Sequence of protein 1:
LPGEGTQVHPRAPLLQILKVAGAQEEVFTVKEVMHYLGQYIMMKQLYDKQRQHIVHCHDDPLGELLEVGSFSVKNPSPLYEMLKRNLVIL

Contacts between the two chains:
Residue V73 in protein 1 contacts residue F4 in protein 2 (closest heavy-atom distance 4.0 Å).
Residue L37 in protein 1 is in contact with residue W8 in protein 2 (closest heavy-atom distance 4.0 Å).
Residue M34 in protein 1 interacts with residue W8 in protein 2 (closest heavy-atom distance 2.8 Å).
Residue Q52 in protein 1 is in contact with residue T3 in protein 2 (closest heavy-atom distance 3.3 Å).
Residue I41 in protein 1 is in contact with residue F4 in protein 2 (closest heavy-atom distance 3.4 Å).
Residue H53 in protein 1 contacts residue Y7 in protein 2 (closest heavy-atom distance 3.6 Å).
Residue Q52 in protein 1 is in contact with residue F4 in protein 2 (closest heavy-atom distance 2.8 Å).
Residue K31 in protein 1 interacts with residue S13 in protein 2 (closest heavy-atom distance 5.0 Å).
Residue F71 in protein 1 is in contact with residue W8 in protein 2 (closest heavy-atom distance 4.2 Å).
Residue K74 in protein 1 interacts with residue Y7 in protein 2 (closest heavy-atom distance 3.6 Å).
Residue V55 in protein 1 contacts residue F4 in protein 2 (closest heavy-atom distance 3.9 Å).
Residue I41 in protein 1 interacts with residue W8 in protein 2 (closest heavy-atom distance 3.7 Å).
Residue G38 in protein 1 is in contact with residue F4 in protein 2 (closest heavy-atom distance 3.5 Å).
Residue H35 in protein 1 interacts with residue W8 in protein 2 (closest heavy-atom distance 4.6 Å).
Residue M42 in protein 1 is in contact with residue F4 in protein 2 (closest heavy-atom distance 4.0 Å).
Residue Y80 in protein 1 is in contact with residue A15 in protein 2 (closest heavy-atom distance 3.3 Å).
Residue Y47 in protein 1 contacts residue F4 in protein 2 (closest heavy-atom distance 3.6 Å).
Residue K31 in protein 1 is in contact with residue A15 in protein 2 (closest heavy-atom distance 4.4 Å).
Residue G38 in protein 1 interacts with residue W8 in protein 2 (closest heavy-atom distance 3.4 Å).
Residue V73 in protein 1 contacts residue W8 in protein 2 (closest heavy-atom distance 4.0 Å).
Residue V73 in protein 1 interacts with residue Y7 in protein 2 (closest heavy-atom distance 3.7 Å).
Residue E4 in protein 1 is in contact with residue A15 in protein 2 (closest heavy-atom distance 4.0 Å).
Residue M34 in protein 1 is in contact with residue A15 in protein 2 (closest heavy-atom distance 4.7 Å).
Residue L79 in protein 1 interacts with residue W8 in protein 2 (closest heavy-atom distance 3.3 Å).
Residue Q52 in protein 1 interacts with residue Y7 in protein 2 (closest heavy-atom distance 3.8 Å).
Residue Q52 in protein 1 contacts residue L2 in protein 2 (closest heavy-atom distance 3.7 Å).

Sequence of protein 2:
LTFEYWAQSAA

This data describes a binding interaction between two proteins.